Contacts between the two chains:
Residue R55 in the first protein interacts with residue V9 in the second protein (closest heavy-atom distance 3.7 Å).

Sequence of the first protein:
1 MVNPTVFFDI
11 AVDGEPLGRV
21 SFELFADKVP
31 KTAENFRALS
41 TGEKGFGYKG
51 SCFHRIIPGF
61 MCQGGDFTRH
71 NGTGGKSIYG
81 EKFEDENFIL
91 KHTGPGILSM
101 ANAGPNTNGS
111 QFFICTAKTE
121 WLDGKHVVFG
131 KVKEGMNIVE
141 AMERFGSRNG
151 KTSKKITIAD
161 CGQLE

This data describes a binding interaction between two proteins.

Sequence of the second protein:
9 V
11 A